Sequence of chain A:
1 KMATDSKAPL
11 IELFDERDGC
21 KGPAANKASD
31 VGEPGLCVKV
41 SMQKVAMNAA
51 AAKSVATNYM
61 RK

Sequence of chain B:
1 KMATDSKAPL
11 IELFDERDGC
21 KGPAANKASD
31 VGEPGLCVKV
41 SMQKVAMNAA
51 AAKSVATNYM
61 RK

This data describes a binding interaction between two proteins.

Interface contacts:
Residue D15 in chain A interacts with residue K53 in chain B (closest heavy-atom distance 2.9 Å).
Residue K44 in chain A interacts with residue P23 in chain B (closest heavy-atom distance 4.8 Å).
Residue K53 in chain A interacts with residue D15 in chain B (closest heavy-atom distance 2.9 Å).